Sequence of protein 1:
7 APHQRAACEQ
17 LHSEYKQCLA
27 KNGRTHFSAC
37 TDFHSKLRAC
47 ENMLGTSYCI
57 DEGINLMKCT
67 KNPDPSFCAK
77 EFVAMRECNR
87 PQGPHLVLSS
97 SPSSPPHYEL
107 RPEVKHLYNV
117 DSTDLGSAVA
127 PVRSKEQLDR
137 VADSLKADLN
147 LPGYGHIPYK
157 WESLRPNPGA

Sequence of protein 2:
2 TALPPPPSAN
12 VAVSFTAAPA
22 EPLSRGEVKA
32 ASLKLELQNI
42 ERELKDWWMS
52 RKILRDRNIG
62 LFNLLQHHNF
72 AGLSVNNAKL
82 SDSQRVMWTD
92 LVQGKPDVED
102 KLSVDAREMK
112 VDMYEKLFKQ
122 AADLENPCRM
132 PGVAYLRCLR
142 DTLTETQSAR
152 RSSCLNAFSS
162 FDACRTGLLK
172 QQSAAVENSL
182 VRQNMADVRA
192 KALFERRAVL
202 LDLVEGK

These two protein chains interact to form a complex.

Residue-level contacts at the interface:
Residue K80 in protein 2 contacts residue L113 in protein 1 (closest heavy-atom distance 4.1 Å).
Residue K80 in protein 2 is in contact with residue H112 in protein 1 (closest heavy-atom distance 4.0 Å).
Residue S82 in protein 2 interacts with residue L113 in protein 1 (closest heavy-atom distance 4.4 Å).
Residue D83 in protein 2 is in contact with residue Q88 in protein 1 (closest heavy-atom distance 4.7 Å).
Residue L81 in protein 2 contacts residue L113 in protein 1 (closest heavy-atom distance 4.9 Å).